Sequence of protein 2:
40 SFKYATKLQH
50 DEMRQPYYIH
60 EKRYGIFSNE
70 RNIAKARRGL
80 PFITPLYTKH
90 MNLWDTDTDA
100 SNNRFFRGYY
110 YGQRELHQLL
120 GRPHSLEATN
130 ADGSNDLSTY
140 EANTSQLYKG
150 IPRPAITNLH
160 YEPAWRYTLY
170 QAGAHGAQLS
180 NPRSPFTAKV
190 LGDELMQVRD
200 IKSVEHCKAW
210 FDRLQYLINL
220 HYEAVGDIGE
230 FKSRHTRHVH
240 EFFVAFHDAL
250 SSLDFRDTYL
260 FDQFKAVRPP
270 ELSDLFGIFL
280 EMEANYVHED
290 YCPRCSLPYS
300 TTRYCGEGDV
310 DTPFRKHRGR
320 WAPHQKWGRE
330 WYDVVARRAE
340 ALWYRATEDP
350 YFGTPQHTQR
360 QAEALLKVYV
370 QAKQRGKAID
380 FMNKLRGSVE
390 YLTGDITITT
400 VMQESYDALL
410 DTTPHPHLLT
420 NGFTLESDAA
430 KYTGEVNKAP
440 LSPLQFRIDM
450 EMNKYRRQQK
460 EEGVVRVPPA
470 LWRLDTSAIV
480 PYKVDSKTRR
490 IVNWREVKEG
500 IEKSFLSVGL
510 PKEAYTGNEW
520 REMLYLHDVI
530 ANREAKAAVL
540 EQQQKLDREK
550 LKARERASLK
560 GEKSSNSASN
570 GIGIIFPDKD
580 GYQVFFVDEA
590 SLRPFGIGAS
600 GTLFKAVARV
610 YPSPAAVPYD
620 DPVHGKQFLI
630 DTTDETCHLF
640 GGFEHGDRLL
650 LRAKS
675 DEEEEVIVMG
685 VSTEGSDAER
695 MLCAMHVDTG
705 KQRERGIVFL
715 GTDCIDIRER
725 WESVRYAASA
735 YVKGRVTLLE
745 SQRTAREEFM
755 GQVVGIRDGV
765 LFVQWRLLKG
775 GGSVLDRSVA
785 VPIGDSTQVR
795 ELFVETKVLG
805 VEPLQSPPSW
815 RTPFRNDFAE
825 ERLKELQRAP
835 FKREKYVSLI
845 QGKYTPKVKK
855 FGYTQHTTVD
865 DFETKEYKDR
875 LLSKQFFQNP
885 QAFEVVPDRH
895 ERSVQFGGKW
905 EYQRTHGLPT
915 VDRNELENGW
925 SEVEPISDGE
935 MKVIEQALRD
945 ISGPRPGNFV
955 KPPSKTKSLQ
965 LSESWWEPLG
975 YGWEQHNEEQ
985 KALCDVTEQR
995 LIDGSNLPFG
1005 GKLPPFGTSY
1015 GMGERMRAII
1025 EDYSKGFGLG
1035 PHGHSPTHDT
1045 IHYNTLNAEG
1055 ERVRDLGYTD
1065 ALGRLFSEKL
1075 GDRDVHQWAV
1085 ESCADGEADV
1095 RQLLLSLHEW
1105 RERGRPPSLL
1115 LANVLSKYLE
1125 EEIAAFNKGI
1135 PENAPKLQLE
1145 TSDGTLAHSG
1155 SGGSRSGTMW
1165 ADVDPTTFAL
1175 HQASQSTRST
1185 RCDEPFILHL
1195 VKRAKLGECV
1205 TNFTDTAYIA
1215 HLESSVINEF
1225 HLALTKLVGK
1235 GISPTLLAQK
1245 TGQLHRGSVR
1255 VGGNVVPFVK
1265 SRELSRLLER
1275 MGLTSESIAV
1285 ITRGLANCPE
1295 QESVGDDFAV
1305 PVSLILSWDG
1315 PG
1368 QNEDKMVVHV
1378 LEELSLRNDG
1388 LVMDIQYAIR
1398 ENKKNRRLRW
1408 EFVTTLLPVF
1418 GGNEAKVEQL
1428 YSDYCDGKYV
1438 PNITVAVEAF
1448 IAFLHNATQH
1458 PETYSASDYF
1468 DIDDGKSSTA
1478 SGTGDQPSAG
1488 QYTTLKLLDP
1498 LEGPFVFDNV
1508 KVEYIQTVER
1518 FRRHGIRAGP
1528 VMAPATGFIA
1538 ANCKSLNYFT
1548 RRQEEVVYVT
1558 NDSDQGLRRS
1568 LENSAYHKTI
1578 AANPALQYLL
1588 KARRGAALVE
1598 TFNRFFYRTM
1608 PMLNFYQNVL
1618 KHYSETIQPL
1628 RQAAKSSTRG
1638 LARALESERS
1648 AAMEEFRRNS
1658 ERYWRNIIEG

Sequence of protein 1:
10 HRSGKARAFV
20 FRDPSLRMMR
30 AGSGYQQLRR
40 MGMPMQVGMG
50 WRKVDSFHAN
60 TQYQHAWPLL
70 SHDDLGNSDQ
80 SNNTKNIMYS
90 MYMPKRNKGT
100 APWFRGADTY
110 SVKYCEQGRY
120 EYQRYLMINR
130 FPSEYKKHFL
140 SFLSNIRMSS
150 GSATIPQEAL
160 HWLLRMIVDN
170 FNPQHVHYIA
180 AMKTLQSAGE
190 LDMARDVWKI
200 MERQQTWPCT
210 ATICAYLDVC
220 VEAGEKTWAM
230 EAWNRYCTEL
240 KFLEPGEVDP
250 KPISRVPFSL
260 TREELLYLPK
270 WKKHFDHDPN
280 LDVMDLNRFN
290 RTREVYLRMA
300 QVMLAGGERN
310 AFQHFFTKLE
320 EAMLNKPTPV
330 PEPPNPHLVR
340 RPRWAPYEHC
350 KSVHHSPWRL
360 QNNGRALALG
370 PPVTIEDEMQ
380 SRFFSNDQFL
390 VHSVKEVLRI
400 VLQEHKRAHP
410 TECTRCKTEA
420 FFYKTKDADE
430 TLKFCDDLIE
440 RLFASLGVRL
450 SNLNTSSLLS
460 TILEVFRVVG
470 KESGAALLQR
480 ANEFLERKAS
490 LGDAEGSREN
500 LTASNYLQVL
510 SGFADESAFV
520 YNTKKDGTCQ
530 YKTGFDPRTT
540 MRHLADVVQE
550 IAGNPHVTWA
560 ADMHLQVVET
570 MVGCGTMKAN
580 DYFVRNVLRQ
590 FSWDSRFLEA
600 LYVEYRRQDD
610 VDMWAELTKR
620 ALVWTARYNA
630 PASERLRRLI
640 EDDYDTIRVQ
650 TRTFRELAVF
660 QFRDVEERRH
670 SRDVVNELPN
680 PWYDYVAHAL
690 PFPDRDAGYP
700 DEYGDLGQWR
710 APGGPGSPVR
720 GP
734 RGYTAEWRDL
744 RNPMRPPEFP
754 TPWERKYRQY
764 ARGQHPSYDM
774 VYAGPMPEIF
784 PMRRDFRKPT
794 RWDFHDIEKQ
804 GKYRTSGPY

These two protein chains interact to form a complex.

Interface contacts:
Residue R53 in protein 2 is in contact with residue Q63 in protein 1 (closest heavy-atom distance 3.2 Å).
Residue K148 in protein 2 is in contact with residue K271 in protein 1 (closest heavy-atom distance 2.9 Å).
Residue G149 in protein 2 is in contact with residue K271 in protein 1 (closest heavy-atom distance 3.0 Å).
Residue E51 in protein 2 contacts residue P699 in protein 1 (closest heavy-atom distance 3.4 Å).
Residue E51 in protein 2 contacts residue R104 in protein 1 (closest heavy-atom distance 3.1 Å).
Residue L119 in protein 2 is in contact with residue Y266 in protein 1 (closest heavy-atom distance 2.8 Å).
Residue P151 in protein 2 is in contact with residue L280 in protein 1 (closest heavy-atom distance 3.4 Å).
Residue L47 in protein 2 is in contact with residue R38 in protein 1 (closest heavy-atom distance 3.2 Å).
Residue T95 in protein 2 is in contact with residue K269 in protein 1 (closest heavy-atom distance 2.8 Å).
Residue D96 in protein 2 contacts residue R123 in protein 1 (closest heavy-atom distance 2.8 Å).
Residue H89 in protein 2 contacts residue E701 in protein 1 (closest heavy-atom distance 2.9 Å).
Residue H89 in protein 2 contacts residue M40 in protein 1 (closest heavy-atom distance 3.2 Å).
Residue R103 in protein 2 is in contact with residue E701 in protein 1 (closest heavy-atom distance 2.6 Å).
Residue Q145 in protein 2 interacts with residue Y266 in protein 1 (closest heavy-atom distance 3.4 Å).
Residue N91 in protein 2 is in contact with residue E701 in protein 1 (closest heavy-atom distance 3.4 Å).
Residue F81 in protein 2 is in contact with residue V46 in protein 1 (closest heavy-atom distance 3.2 Å).
Residue A154 in protein 2 interacts with residue N279 in protein 1 (closest heavy-atom distance 3.1 Å).
Residue F41 in protein 2 is in contact with residue R95 in protein 1 (closest heavy-atom distance 3.1 Å).
Residue H89 in protein 2 interacts with residue D700 in protein 1 (closest heavy-atom distance 3.2 Å).
Residue H174 in protein 2 contacts residue V685 in protein 1 (closest heavy-atom distance 2.5 Å).
Residue L85 in protein 2 is in contact with residue Q45 in protein 1 (closest heavy-atom distance 3.0 Å).
Residue L47 in protein 2 interacts with residue W50 in protein 1 (closest heavy-atom distance 3.2 Å).
Residue E51 in protein 2 contacts residue W102 in protein 1 (closest heavy-atom distance 3.1 Å).
Residue A44 in protein 2 is in contact with residue R39 in protein 1 (closest heavy-atom distance 3.3 Å).
Residue M52 in protein 2 contacts residue R39 in protein 1 (closest heavy-atom distance 3.4 Å).
Residue Q54 in protein 2 is in contact with residue R39 in protein 1 (closest heavy-atom distance 3.4 Å).
Residue D96 in protein 2 is in contact with residue M126 in protein 1 (closest heavy-atom distance 2.5 Å).
Residue I82 in protein 2 is in contact with residue V46 in protein 1 (closest heavy-atom distance 3.3 Å).
Residue W164 in protein 2 is in contact with residue E201 in protein 1 (closest heavy-atom distance 3.4 Å).
Residue T87 in protein 2 is in contact with residue G41 in protein 1 (closest heavy-atom distance 2.8 Å).
Residue F104 in protein 2 contacts residue M40 in protein 1 (closest heavy-atom distance 3.5 Å).
Residue Y166 in protein 2 contacts residue R202 in protein 1 (closest heavy-atom distance 3.2 Å).
Residue M90 in protein 2 contacts residue R123 in protein 1 (closest heavy-atom distance 2.0 Å).
Residue G149 in protein 2 is in contact with residue F257 in protein 1 (closest heavy-atom distance 3.0 Å).
Residue N91 in protein 2 is in contact with residue R123 in protein 1 (closest heavy-atom distance 3.4 Å).
Residue L158 in protein 2 is in contact with residue R202 in protein 1 (closest heavy-atom distance 3.1 Å).
Residue Q54 in protein 2 contacts residue M40 in protein 1 (closest heavy-atom distance 3.3 Å).
Residue W164 in protein 2 interacts with residue Q204 in protein 1 (closest heavy-atom distance 3.1 Å).
Residue I150 in protein 2 interacts with residue K271 in protein 1 (closest heavy-atom distance 3.1 Å).
Residue Q48 in protein 2 interacts with residue N59 in protein 1 (closest heavy-atom distance 3.2 Å).
Residue M90 in protein 2 is in contact with residue Q122 in protein 1 (closest heavy-atom distance 3.1 Å).
Residue Q48 in protein 2 is in contact with residue Q63 in protein 1 (closest heavy-atom distance 2.4 Å).
Residue Y57 in protein 2 contacts residue P692 in protein 1 (closest heavy-atom distance 3.4 Å).
Residue Q54 in protein 2 contacts residue P699 in protein 1 (closest heavy-atom distance 3.1 Å).
Residue I65 in protein 2 contacts residue D168 in protein 1 (closest heavy-atom distance 3.2 Å).
Residue D50 in protein 2 contacts residue Y698 in protein 1 (closest heavy-atom distance 3.2 Å).
Residue S137 in protein 2 interacts with residue Y266 in protein 1 (closest heavy-atom distance 3.4 Å).
Residue T97 in protein 2 is in contact with residue K269 in protein 1 (closest heavy-atom distance 3.3 Å).
Residue S179 in protein 2 interacts with residue Y684 in protein 1 (closest heavy-atom distance 3.2 Å).
Residue I150 in protein 2 is in contact with residue H273 in protein 1 (closest heavy-atom distance 3.1 Å).
Residue T45 in protein 2 contacts residue R38 in protein 1 (closest heavy-atom distance 3.1 Å).
Residue T45 in protein 2 interacts with residue Q35 in protein 1 (closest heavy-atom distance 3.1 Å).
Residue K61 in protein 2 contacts residue Q122 in protein 1 (closest heavy-atom distance 3.3 Å).
Residue Y43 in protein 2 is in contact with residue R95 in protein 1 (closest heavy-atom distance 3.2 Å).
Residue E140 in protein 2 is in contact with residue Y266 in protein 1 (closest heavy-atom distance 3.1 Å).
Residue Q145 in protein 2 contacts residue L267 in protein 1 (closest heavy-atom distance 3.4 Å).
Residue R103 in protein 2 interacts with residue M40 in protein 1 (closest heavy-atom distance 3.3 Å).
Residue Y169 in protein 2 contacts residue D195 in protein 1 (closest heavy-atom distance 3.0 Å).
Residue Y139 in protein 2 is in contact with residue E262 in protein 1 (closest heavy-atom distance 3.3 Å).
Residue L146 in protein 2 contacts residue K271 in protein 1 (closest heavy-atom distance 2.6 Å).